Sequence of protein 1:
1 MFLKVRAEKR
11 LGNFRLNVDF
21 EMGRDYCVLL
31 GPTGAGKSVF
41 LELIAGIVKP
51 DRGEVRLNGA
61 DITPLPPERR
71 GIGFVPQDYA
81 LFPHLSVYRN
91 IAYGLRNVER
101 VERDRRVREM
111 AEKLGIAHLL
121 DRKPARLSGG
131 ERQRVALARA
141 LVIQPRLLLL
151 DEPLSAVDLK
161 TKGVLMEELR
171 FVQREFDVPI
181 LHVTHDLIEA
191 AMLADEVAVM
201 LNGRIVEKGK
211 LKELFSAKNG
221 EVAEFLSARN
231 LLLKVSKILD

Sequence of protein 2:
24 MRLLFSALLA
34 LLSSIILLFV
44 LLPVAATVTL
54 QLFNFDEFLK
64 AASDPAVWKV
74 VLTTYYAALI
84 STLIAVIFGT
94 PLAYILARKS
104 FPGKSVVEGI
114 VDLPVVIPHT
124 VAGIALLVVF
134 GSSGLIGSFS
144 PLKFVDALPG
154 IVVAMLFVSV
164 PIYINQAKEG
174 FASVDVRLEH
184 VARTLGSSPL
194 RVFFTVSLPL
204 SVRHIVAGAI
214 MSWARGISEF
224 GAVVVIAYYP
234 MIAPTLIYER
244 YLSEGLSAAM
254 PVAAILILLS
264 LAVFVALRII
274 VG

Residue-level contacts at the interface:
Residue V199 in protein 2 interacts with residue Y93 in protein 1 (closest heavy-atom distance 3.9 Å).
Residue V184 in protein 2 is in contact with residue F74 in protein 1 (closest heavy-atom distance 4.1 Å).
Residue T187 in protein 2 contacts residue I72 in protein 1 (closest heavy-atom distance 3.6 Å).
Residue L181 in protein 2 interacts with residue P83 in protein 1 (closest heavy-atom distance 4.1 Å).
Residue L181 in protein 2 interacts with residue F82 in protein 1 (closest heavy-atom distance 3.4 Å).
Residue G189 in protein 2 is in contact with residue E68 in protein 1 (closest heavy-atom distance 3.5 Å).
Residue G189 in protein 2 is in contact with residue I143 in protein 1 (closest heavy-atom distance 4.9 Å).
Residue R194 in protein 2 interacts with residue Y93 in protein 1 (closest heavy-atom distance 4.3 Å).
Residue V184 in protein 2 is in contact with residue A80 in protein 1 (closest heavy-atom distance 3.2 Å).
Residue R180 in protein 2 is in contact with residue P76 in protein 1 (closest heavy-atom distance 4.0 Å).
Residue R180 in protein 2 contacts residue Q77 in protein 1 (closest heavy-atom distance 3.5 Å).
Residue V184 in protein 2 interacts with residue F82 in protein 1 (closest heavy-atom distance 4.5 Å).
Residue V199 in protein 2 interacts with residue F82 in protein 1 (closest heavy-atom distance 4.0 Å).
Residue T187 in protein 2 contacts residue F74 in protein 1 (closest heavy-atom distance 3.0 Å).
Residue L188 in protein 2 is in contact with residue F82 in protein 1 (closest heavy-atom distance 4.3 Å).
Residue T187 in protein 2 interacts with residue E68 in protein 1 (closest heavy-atom distance 5.0 Å).
Residue P202 in protein 2 is in contact with residue H84 in protein 1 (closest heavy-atom distance 3.7 Å).
Residue V184 in protein 2 contacts residue I47 in protein 1 (closest heavy-atom distance 4.5 Å).
Residue T198 in protein 2 is in contact with residue H84 in protein 1 (closest heavy-atom distance 2.7 Å).
Residue R180 in protein 2 is in contact with residue D78 in protein 1 (closest heavy-atom distance 4.1 Å).
Residue H183 in protein 2 interacts with residue E42 in protein 1 (closest heavy-atom distance 3.5 Å).
Residue L188 in protein 2 contacts residue A140 in protein 1 (closest heavy-atom distance 4.6 Å).
Residue S191 in protein 2 contacts residue E68 in protein 1 (closest heavy-atom distance 3.5 Å).
Residue R186 in protein 2 interacts with residue E68 in protein 1 (closest heavy-atom distance 2.5 Å).
Residue L188 in protein 2 contacts residue R139 in protein 1 (closest heavy-atom distance 3.5 Å).
Residue L181 in protein 2 is in contact with residue L81 in protein 1 (closest heavy-atom distance 3.6 Å).
Residue R186 in protein 2 interacts with residue P67 in protein 1 (closest heavy-atom distance 3.3 Å).
Residue A185 in protein 2 contacts residue Y93 in protein 1 (closest heavy-atom distance 3.6 Å).
Residue V184 in protein 2 is in contact with residue P76 in protein 1 (closest heavy-atom distance 3.5 Å).
Residue V184 in protein 2 interacts with residue R139 in protein 1 (closest heavy-atom distance 3.9 Å).
Residue R186 in protein 2 is in contact with residue P66 in protein 1 (closest heavy-atom distance 4.3 Å).
Residue S190 in protein 2 contacts residue Y93 in protein 1 (closest heavy-atom distance 2.9 Å).
Residue L188 in protein 2 interacts with residue Y93 in protein 1 (closest heavy-atom distance 4.0 Å).
Residue T187 in protein 2 interacts with residue I143 in protein 1 (closest heavy-atom distance 4.7 Å).
Residue G189 in protein 2 is in contact with residue P67 in protein 1 (closest heavy-atom distance 4.6 Å).
Residue V199 in protein 2 is in contact with residue H84 in protein 1 (closest heavy-atom distance 4.2 Å).
Residue P192 in protein 2 contacts residue E68 in protein 1 (closest heavy-atom distance 3.5 Å).
Residue R194 in protein 2 interacts with residue R96 in protein 1 (closest heavy-atom distance 3.7 Å).
Residue T187 in protein 2 is in contact with residue I47 in protein 1 (closest heavy-atom distance 4.0 Å).
Residue L188 in protein 2 interacts with residue I143 in protein 1 (closest heavy-atom distance 3.3 Å).
Residue L188 in protein 2 contacts residue G94 in protein 1 (closest heavy-atom distance 3.2 Å).
Residue R194 in protein 2 contacts residue N97 in protein 1 (closest heavy-atom distance 4.5 Å).
Residue R180 in protein 2 contacts residue A80 in protein 1 (closest heavy-atom distance 4.2 Å).
Residue T187 in protein 2 contacts residue A45 in protein 1 (closest heavy-atom distance 4.7 Å).
Residue T187 in protein 2 contacts residue P67 in protein 1 (closest heavy-atom distance 3.6 Å).
Residue T187 in protein 2 interacts with residue G73 in protein 1 (closest heavy-atom distance 4.1 Å).
Residue L203 in protein 2 interacts with residue P83 in protein 1 (closest heavy-atom distance 3.4 Å).
Residue V195 in protein 2 contacts residue Y93 in protein 1 (closest heavy-atom distance 3.9 Å).
Residue S190 in protein 2 is in contact with residue E68 in protein 1 (closest heavy-atom distance 3.0 Å).
Residue A185 in protein 2 is in contact with residue F82 in protein 1 (closest heavy-atom distance 3.8 Å).
Residue L203 in protein 2 contacts residue H84 in protein 1 (closest heavy-atom distance 3.4 Å).
Residue H183 in protein 2 interacts with residue F74 in protein 1 (closest heavy-atom distance 4.8 Å).
Residue T187 in protein 2 interacts with residue R70 in protein 1 (closest heavy-atom distance 4.8 Å).
Residue L181 in protein 2 is in contact with residue A80 in protein 1 (closest heavy-atom distance 3.5 Å).
Residue H183 in protein 2 is in contact with residue I47 in protein 1 (closest heavy-atom distance 3.0 Å).
Residue T198 in protein 2 interacts with residue Y93 in protein 1 (closest heavy-atom distance 3.5 Å).

The following describes two proteins that form a bound complex.